Sequence of protein 1:
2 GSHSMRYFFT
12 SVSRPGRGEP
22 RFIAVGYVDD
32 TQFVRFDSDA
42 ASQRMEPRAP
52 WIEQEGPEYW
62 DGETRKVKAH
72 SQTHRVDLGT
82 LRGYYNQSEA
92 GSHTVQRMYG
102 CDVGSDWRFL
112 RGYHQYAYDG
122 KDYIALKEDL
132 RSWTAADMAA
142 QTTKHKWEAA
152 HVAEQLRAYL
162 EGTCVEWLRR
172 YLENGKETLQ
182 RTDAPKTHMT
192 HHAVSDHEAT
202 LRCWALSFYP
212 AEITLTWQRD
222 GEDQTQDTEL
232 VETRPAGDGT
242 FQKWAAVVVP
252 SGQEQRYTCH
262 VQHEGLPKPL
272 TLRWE

This data describes a binding interaction between two proteins.

Sequence of protein 2:
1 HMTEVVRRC

Contacts between the two chains:
Residue D78 in protein 1 is in contact with residue R8 in protein 2 (closest heavy-atom distance 3.4 Å).
Residue M6 in protein 1 contacts residue H1 in protein 2 (closest heavy-atom distance 4.1 Å).
Residue L157 in protein 1 interacts with residue V5 in protein 2 (closest heavy-atom distance 3.9 Å).
Residue K67 in protein 1 is in contact with residue H1 in protein 2 (closest heavy-atom distance 3.4 Å).
Residue L82 in protein 1 interacts with residue C9 in protein 2 (closest heavy-atom distance 4.6 Å).
Residue D78 in protein 1 contacts residue C9 in protein 2 (closest heavy-atom distance 2.9 Å).
Residue H71 in protein 1 contacts residue T3 in protein 2 (closest heavy-atom distance 3.6 Å).
Residue D78 in protein 1 interacts with residue R7 in protein 2 (closest heavy-atom distance 4.8 Å).
Residue Y100 in protein 1 interacts with residue T3 in protein 2 (closest heavy-atom distance 3.4 Å).
Residue V77 in protein 1 contacts residue R8 in protein 2 (closest heavy-atom distance 3.6 Å).
Residue V153 in protein 1 interacts with residue R7 in protein 2 (closest heavy-atom distance 4.1 Å).
Residue K147 in protein 1 contacts residue C9 in protein 2 (closest heavy-atom distance 2.8 Å).
Residue Y172 in protein 1 is in contact with residue H1 in protein 2 (closest heavy-atom distance 3.0 Å).
Residue Y60 in protein 1 interacts with residue H1 in protein 2 (closest heavy-atom distance 4.1 Å).
Residue T144 in protein 1 interacts with residue C9 in protein 2 (closest heavy-atom distance 3.4 Å).
Residue R98 in protein 1 contacts residue V5 in protein 2 (closest heavy-atom distance 2.9 Å).
Residue E64 in protein 1 is in contact with residue H1 in protein 2 (closest heavy-atom distance 3.3 Å).
Residue Y160 in protein 1 interacts with residue H1 in protein 2 (closest heavy-atom distance 2.5 Å).
Residue Y124 in protein 1 is in contact with residue C9 in protein 2 (closest heavy-atom distance 4.1 Å).
Residue L157 in protein 1 is in contact with residue T3 in protein 2 (closest heavy-atom distance 4.0 Å).
Residue T143 in protein 1 interacts with residue C9 in protein 2 (closest heavy-atom distance 4.8 Å).
Residue Y8 in protein 1 contacts residue H1 in protein 2 (closest heavy-atom distance 2.4 Å).
Residue Q156 in protein 1 is in contact with residue V5 in protein 2 (closest heavy-atom distance 3.4 Å).
Residue F34 in protein 1 contacts residue H1 in protein 2 (closest heavy-atom distance 4.5 Å).
Residue A70 in protein 1 interacts with residue V6 in protein 2 (closest heavy-atom distance 3.8 Å).
Residue R66 in protein 1 contacts residue E4 in protein 2 (closest heavy-atom distance 3.0 Å).
Residue R98 in protein 1 is in contact with residue V6 in protein 2 (closest heavy-atom distance 4.4 Å).
Residue T74 in protein 1 contacts residue V6 in protein 2 (closest heavy-atom distance 2.9 Å).
Residue W148 in protein 1 interacts with residue R8 in protein 2 (closest heavy-atom distance 2.9 Å).
Residue R98 in protein 1 is in contact with residue T3 in protein 2 (closest heavy-atom distance 4.0 Å).
Residue K67 in protein 1 contacts residue T3 in protein 2 (closest heavy-atom distance 3.5 Å).
Residue H71 in protein 1 interacts with residue V6 in protein 2 (closest heavy-atom distance 3.4 Å).
Residue K67 in protein 1 is in contact with residue E4 in protein 2 (closest heavy-atom distance 3.2 Å).
Residue Y160 in protein 1 interacts with residue M2 in protein 2 (closest heavy-atom distance 3.7 Å).
Residue E64 in protein 1 is in contact with residue M2 in protein 2 (closest heavy-atom distance 2.9 Å).
Residue T74 in protein 1 interacts with residue R7 in protein 2 (closest heavy-atom distance 3.6 Å).
Residue K67 in protein 1 contacts residue M2 in protein 2 (closest heavy-atom distance 2.6 Å).
Residue W148 in protein 1 contacts residue C9 in protein 2 (closest heavy-atom distance 4.1 Å).
Residue T74 in protein 1 interacts with residue R8 in protein 2 (closest heavy-atom distance 2.6 Å).
Residue Y8 in protein 1 interacts with residue M2 in protein 2 (closest heavy-atom distance 3.5 Å).
Residue V68 in protein 1 is in contact with residue M2 in protein 2 (closest heavy-atom distance 3.9 Å).
Residue W148 in protein 1 is in contact with residue R7 in protein 2 (closest heavy-atom distance 3.6 Å).
Residue K67 in protein 1 interacts with residue V6 in protein 2 (closest heavy-atom distance 4.7 Å).
Residue H71 in protein 1 contacts residue M2 in protein 2 (closest heavy-atom distance 4.4 Å).
Residue Y85 in protein 1 contacts residue C9 in protein 2 (closest heavy-atom distance 3.5 Å).
Residue Q156 in protein 1 contacts residue E4 in protein 2 (closest heavy-atom distance 4.6 Å).
Residue Y160 in protein 1 interacts with residue T3 in protein 2 (closest heavy-atom distance 3.6 Å).
Residue H71 in protein 1 contacts residue V5 in protein 2 (closest heavy-atom distance 4.5 Å).
Residue M46 in protein 1 contacts residue M2 in protein 2 (closest heavy-atom distance 3.1 Å).
Residue T81 in protein 1 contacts residue C9 in protein 2 (closest heavy-atom distance 3.5 Å).
Residue Y100 in protein 1 contacts residue M2 in protein 2 (closest heavy-atom distance 3.3 Å).
Residue F10 in protein 1 is in contact with residue M2 in protein 2 (closest heavy-atom distance 4.0 Å).
Residue T164 in protein 1 interacts with residue H1 in protein 2 (closest heavy-atom distance 3.5 Å).
Residue W168 in protein 1 interacts with residue H1 in protein 2 (closest heavy-atom distance 3.5 Å).
Residue A151 in protein 1 contacts residue R7 in protein 2 (closest heavy-atom distance 3.5 Å).
Residue Q73 in protein 1 is in contact with residue R8 in protein 2 (closest heavy-atom distance 3.8 Å).
Residue Y117 in protein 1 contacts residue C9 in protein 2 (closest heavy-atom distance 4.2 Å).
Residue K147 in protein 1 is in contact with residue R8 in protein 2 (closest heavy-atom distance 4.2 Å).
Residue V153 in protein 1 contacts residue V5 in protein 2 (closest heavy-atom distance 3.7 Å).
Residue Y117 in protein 1 contacts residue R7 in protein 2 (closest heavy-atom distance 4.0 Å).